Residue-level contacts at the interface:
Residue V38 in the first protein is in contact with residue A211 in the second protein (closest heavy-atom distance 4.2 Å).
Residue R7 in the first protein is in contact with residue S225 in the second protein (closest heavy-atom distance 4.5 Å).
Residue K34 in the first protein interacts with residue H217 in the second protein (closest heavy-atom distance 3.2 Å).
Residue M19 in the first protein interacts with residue F224 in the second protein (closest heavy-atom distance 3.6 Å).
Residue D323 in the first protein contacts residue R40 in the second protein (closest heavy-atom distance 3.4 Å).
Residue S324 in the first protein is in contact with residue V41 in the second protein (closest heavy-atom distance 4.6 Å).
Residue S324 in the first protein is in contact with residue I43 in the second protein (closest heavy-atom distance 4.2 Å).
Residue R14 in the first protein is in contact with residue S225 in the second protein (closest heavy-atom distance 4.2 Å).
Residue G327 in the first protein contacts residue K45 in the second protein (closest heavy-atom distance 3.7 Å).
Residue D323 in the first protein contacts residue S62 in the second protein (closest heavy-atom distance 4.1 Å).
Residue F31 in the first protein interacts with residue Y222 in the second protein (closest heavy-atom distance 3.5 Å).
Residue A320 in the first protein interacts with residue K45 in the second protein (closest heavy-atom distance 3.9 Å).
Residue V15 in the first protein is in contact with residue S225 in the second protein (closest heavy-atom distance 4.0 Å).
Residue E11 in the first protein contacts residue T228 in the second protein (closest heavy-atom distance 4.3 Å).
Residue K34 in the first protein interacts with residue V218 in the second protein (closest heavy-atom distance 3.5 Å).
Residue F31 in the first protein is in contact with residue V218 in the second protein (closest heavy-atom distance 4.5 Å).
Residue R7 in the first protein contacts residue Q219 in the second protein (closest heavy-atom distance 4.3 Å).
Residue V15 in the first protein is in contact with residue F224 in the second protein (closest heavy-atom distance 4.6 Å).
Residue D323 in the first protein interacts with residue F42 in the second protein (closest heavy-atom distance 3.6 Å).
Residue P325 in the first protein interacts with residue K45 in the second protein (closest heavy-atom distance 3.5 Å).
Residue R18 in the first protein interacts with residue F224 in the second protein (closest heavy-atom distance 3.5 Å).
Residue R7 in the first protein contacts residue Y222 in the second protein (closest heavy-atom distance 3.6 Å).
Residue V38 in the first protein is in contact with residue Q215 in the second protein (closest heavy-atom distance 3.6 Å).
Residue S324 in the first protein is in contact with residue F42 in the second protein (closest heavy-atom distance 4.6 Å).
Residue L319 in the first protein contacts residue K45 in the second protein (closest heavy-atom distance 4.0 Å).
Residue P325 in the first protein is in contact with residue Y46 in the second protein (closest heavy-atom distance 4.0 Å).
Residue I328 in the first protein contacts residue Y46 in the second protein (closest heavy-atom distance 4.5 Å).
Residue T22 in the first protein contacts residue F224 in the second protein (closest heavy-atom distance 4.5 Å).
Residue M37 in the first protein is in contact with residue I214 in the second protein (closest heavy-atom distance 3.8 Å).
Residue F31 in the first protein contacts residue A221 in the second protein (closest heavy-atom distance 3.6 Å).
Residue R7 in the first protein interacts with residue T228 in the second protein (closest heavy-atom distance 2.7 Å).
Residue V15 in the first protein contacts residue Y222 in the second protein (closest heavy-atom distance 4.6 Å).
Residue T326 in the first protein interacts with residue Y46 in the second protein (closest heavy-atom distance 2.5 Å).
Residue G327 in the first protein is in contact with residue Y46 in the second protein (closest heavy-atom distance 3.7 Å).
Residue V15 in the first protein interacts with residue A221 in the second protein (closest heavy-atom distance 4.8 Å).
Residue R6 in the first protein is in contact with residue Q215 in the second protein (closest heavy-atom distance 4.0 Å).
Residue V38 in the first protein is in contact with residue I214 in the second protein (closest heavy-atom distance 3.8 Å).
Residue T23 in the first protein interacts with residue F224 in the second protein (closest heavy-atom distance 4.0 Å).
Residue D323 in the first protein contacts residue V61 in the second protein (closest heavy-atom distance 3.9 Å).
Residue P321 in the first protein is in contact with residue I43 in the second protein (closest heavy-atom distance 3.8 Å).
Residue P325 in the first protein is in contact with residue I43 in the second protein (closest heavy-atom distance 3.4 Å).
Residue P325 in the first protein interacts with residue H58 in the second protein (closest heavy-atom distance 4.6 Å).
Residue Y40 in the first protein contacts residue V218 in the second protein (closest heavy-atom distance 4.6 Å).
Residue G35 in the first protein interacts with residue V218 in the second protein (closest heavy-atom distance 4.0 Å).
Residue P325 in the first protein is in contact with residue F42 in the second protein (closest heavy-atom distance 3.6 Å).
Residue D323 in the first protein contacts residue V41 in the second protein (closest heavy-atom distance 4.8 Å).
Residue D8 in the first protein interacts with residue Y222 in the second protein (closest heavy-atom distance 4.6 Å).
Residue R322 in the first protein interacts with residue V41 in the second protein (closest heavy-atom distance 4.6 Å).
Residue T326 in the first protein is in contact with residue K45 in the second protein (closest heavy-atom distance 4.0 Å).
Residue R322 in the first protein interacts with residue R40 in the second protein (closest heavy-atom distance 4.2 Å).
Residue F12 in the first protein contacts residue Y222 in the second protein (closest heavy-atom distance 3.6 Å).
Residue K34 in the first protein interacts with residue I214 in the second protein (closest heavy-atom distance 3.3 Å).
Residue R18 in the first protein is in contact with residue S225 in the second protein (closest heavy-atom distance 3.1 Å).
Residue P329 in the first protein interacts with residue P52 in the second protein (closest heavy-atom distance 4.2 Å).
Residue V38 in the first protein contacts residue V218 in the second protein (closest heavy-atom distance 4.0 Å).
Residue P325 in the first protein interacts with residue K44 in the second protein (closest heavy-atom distance 4.7 Å).
Residue P329 in the first protein is in contact with residue Y46 in the second protein (closest heavy-atom distance 4.8 Å).
Residue E11 in the first protein contacts residue Y222 in the second protein (closest heavy-atom distance 4.8 Å).
Residue E11 in the first protein is in contact with residue S225 in the second protein (closest heavy-atom distance 4.7 Å).
Residue Y40 in the first protein interacts with residue Y222 in the second protein (closest heavy-atom distance 2.6 Å).

Sequence of the second protein:
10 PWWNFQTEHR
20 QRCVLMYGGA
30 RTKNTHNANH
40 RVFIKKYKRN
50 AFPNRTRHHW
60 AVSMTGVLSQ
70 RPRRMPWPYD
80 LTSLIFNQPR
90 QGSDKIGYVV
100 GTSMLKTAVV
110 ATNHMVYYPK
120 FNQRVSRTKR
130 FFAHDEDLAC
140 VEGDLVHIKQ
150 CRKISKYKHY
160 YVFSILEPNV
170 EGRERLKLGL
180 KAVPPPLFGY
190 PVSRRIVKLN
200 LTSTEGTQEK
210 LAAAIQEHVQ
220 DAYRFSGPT

These two protein chains interact to form a complex.

Sequence of the first protein:
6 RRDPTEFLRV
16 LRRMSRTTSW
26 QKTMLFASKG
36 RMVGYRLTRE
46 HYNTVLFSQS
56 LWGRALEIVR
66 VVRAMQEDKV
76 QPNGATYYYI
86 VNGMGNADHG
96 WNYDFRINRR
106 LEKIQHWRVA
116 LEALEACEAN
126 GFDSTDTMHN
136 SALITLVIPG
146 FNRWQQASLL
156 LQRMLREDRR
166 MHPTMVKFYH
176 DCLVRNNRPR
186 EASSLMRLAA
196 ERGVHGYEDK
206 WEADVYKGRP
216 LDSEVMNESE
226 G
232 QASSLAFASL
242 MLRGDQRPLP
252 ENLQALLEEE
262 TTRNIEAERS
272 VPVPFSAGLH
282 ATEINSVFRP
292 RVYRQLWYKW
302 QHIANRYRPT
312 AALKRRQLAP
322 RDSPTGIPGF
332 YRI